Contacts between the two chains:
Residue L231 in chain B is in contact with residue H99 in chain A (closest heavy-atom distance 3.9 Å).
Residue V335 in chain B is in contact with residue Y89 in chain A (closest heavy-atom distance 3.5 Å).
Residue L233 in chain B is in contact with residue L103 in chain A (closest heavy-atom distance 4.1 Å).
Residue V335 in chain B contacts residue G88 in chain A (closest heavy-atom distance 3.6 Å).
Residue R332 in chain B contacts residue Y89 in chain A (closest heavy-atom distance 4.6 Å).
Residue L231 in chain B is in contact with residue L103 in chain A (closest heavy-atom distance 4.2 Å).
Residue G334 in chain B interacts with residue Y89 in chain A (closest heavy-atom distance 4.1 Å).
Residue L233 in chain B interacts with residue H99 in chain A (closest heavy-atom distance 4.1 Å).
Residue K299 in chain B is in contact with residue K73 in chain A (closest heavy-atom distance 4.0 Å).
Residue I232 in chain B is in contact with residue H99 in chain A (closest heavy-atom distance 2.5 Å).
Residue D234 in chain B interacts with residue D98 in chain A (closest heavy-atom distance 4.4 Å).
Residue E338 in chain B is in contact with residue H87 in chain A (closest heavy-atom distance 4.8 Å).
Residue D234 in chain B is in contact with residue H99 in chain A (closest heavy-atom distance 3.3 Å).

These two protein chains interact to form a complex.

Sequence of chain A:
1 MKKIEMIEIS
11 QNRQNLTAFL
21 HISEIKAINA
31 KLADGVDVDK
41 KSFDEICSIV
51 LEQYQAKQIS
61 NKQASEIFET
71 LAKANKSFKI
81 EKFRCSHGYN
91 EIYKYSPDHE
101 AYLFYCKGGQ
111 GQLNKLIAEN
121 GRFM

Sequence of chain B:
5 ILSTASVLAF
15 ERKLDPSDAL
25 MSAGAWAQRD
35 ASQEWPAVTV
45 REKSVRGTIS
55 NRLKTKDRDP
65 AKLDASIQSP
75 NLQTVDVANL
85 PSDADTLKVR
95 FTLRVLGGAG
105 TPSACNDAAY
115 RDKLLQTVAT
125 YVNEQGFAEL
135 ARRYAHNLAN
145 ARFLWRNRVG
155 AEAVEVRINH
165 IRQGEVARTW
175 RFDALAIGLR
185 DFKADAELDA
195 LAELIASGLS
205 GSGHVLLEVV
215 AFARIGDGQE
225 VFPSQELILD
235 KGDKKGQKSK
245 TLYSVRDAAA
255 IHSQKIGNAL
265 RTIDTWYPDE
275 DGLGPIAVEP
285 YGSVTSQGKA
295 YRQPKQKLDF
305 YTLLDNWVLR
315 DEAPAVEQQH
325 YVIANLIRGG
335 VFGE